The following describes two proteins that form a bound complex.

Sequence of the second protein:
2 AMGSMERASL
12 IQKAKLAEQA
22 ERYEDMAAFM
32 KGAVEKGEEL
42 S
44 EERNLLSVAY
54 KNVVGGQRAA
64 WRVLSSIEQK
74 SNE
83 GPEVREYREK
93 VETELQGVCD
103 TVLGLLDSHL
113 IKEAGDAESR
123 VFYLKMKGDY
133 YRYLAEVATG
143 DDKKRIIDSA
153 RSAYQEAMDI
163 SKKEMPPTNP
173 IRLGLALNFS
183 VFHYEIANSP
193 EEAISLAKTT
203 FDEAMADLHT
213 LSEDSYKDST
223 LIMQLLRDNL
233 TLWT

Residue-level contacts at the interface:
Residue I224 in the second protein interacts with residue I8 in the first protein (closest heavy-atom distance 4.1 Å).
Residue L179 in the second protein is in contact with residue I8 in the first protein (closest heavy-atom distance 3.5 Å).
Residue N180 in the second protein contacts residue I8 in the first protein (closest heavy-atom distance 2.9 Å).
Residue W235 in the second protein contacts residue A5 in the first protein (closest heavy-atom distance 3.4 Å).
Residue L234 in the second protein contacts residue A5 in the first protein (closest heavy-atom distance 3.3 Å).
Residue G176 in the second protein contacts residue I8 in the first protein (closest heavy-atom distance 3.6 Å).
Residue E19 in the second protein is in contact with residue R11 in the first protein (closest heavy-atom distance 4.5 Å).
Residue K54 in the second protein contacts residue R11 in the first protein (closest heavy-atom distance 4.9 Å).
Residue N55 in the second protein contacts residue R11 in the first protein (closest heavy-atom distance 2.9 Å).
Residue K54 in the second protein is in contact with residue P9 in the first protein (closest heavy-atom distance 3.6 Å).
Residue V183 in the second protein interacts with residue G6 in the first protein (closest heavy-atom distance 3.6 Å).
Residue N231 in the second protein interacts with residue G6 in the first protein (closest heavy-atom distance 2.8 Å).
Residue V51 in the second protein is in contact with residue R12 in the first protein (closest heavy-atom distance 3.9 Å).
Residue L48 in the second protein contacts residue S13 in the first protein (closest heavy-atom distance 3.7 Å).
Residue N231 in the second protein is in contact with residue A5 in the first protein (closest heavy-atom distance 3.5 Å).
Residue E19 in the second protein interacts with residue R12 in the first protein (closest heavy-atom distance 3.6 Å).
Residue K127 in the second protein interacts with residue I8 in the first protein (closest heavy-atom distance 4.0 Å).
Residue K54 in the second protein contacts residue I8 in the first protein (closest heavy-atom distance 4.5 Å).
Residue Y24 in the second protein contacts residue R11 in the first protein (closest heavy-atom distance 3.9 Å).
Residue V51 in the second protein interacts with residue G10 in the first protein (closest heavy-atom distance 3.5 Å).
Residue N47 in the second protein is in contact with residue S13 in the first protein (closest heavy-atom distance 4.4 Å).
Residue L227 in the second protein is in contact with residue I8 in the first protein (closest heavy-atom distance 4.3 Å).
Residue N55 in the second protein is in contact with residue R12 in the first protein (closest heavy-atom distance 4.7 Å).
Residue N55 in the second protein interacts with residue G10 in the first protein (closest heavy-atom distance 4.6 Å).
Residue L179 in the second protein interacts with residue G6 in the first protein (closest heavy-atom distance 3.8 Å).
Residue S50 in the second protein is in contact with residue G10 in the first protein (closest heavy-atom distance 4.4 Å).
Residue V183 in the second protein is in contact with residue A5 in the first protein (closest heavy-atom distance 4.4 Å).
Residue Y186 in the second protein interacts with residue A5 in the first protein (closest heavy-atom distance 4.8 Å).
Residue L227 in the second protein contacts residue P9 in the first protein (closest heavy-atom distance 3.9 Å).
Residue E187 in the second protein contacts residue A5 in the first protein (closest heavy-atom distance 3.0 Å).
Residue E19 in the second protein is in contact with residue S13 in the first protein (closest heavy-atom distance 2.6 Å).
Residue V51 in the second protein is in contact with residue S13 in the first protein (closest heavy-atom distance 3.8 Å).
Residue K54 in the second protein is in contact with residue G10 in the first protein (closest heavy-atom distance 3.6 Å).
Residue V51 in the second protein interacts with residue R11 in the first protein (closest heavy-atom distance 3.5 Å).

Sequence of the first protein:
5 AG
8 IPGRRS